Sequence of the second protein:
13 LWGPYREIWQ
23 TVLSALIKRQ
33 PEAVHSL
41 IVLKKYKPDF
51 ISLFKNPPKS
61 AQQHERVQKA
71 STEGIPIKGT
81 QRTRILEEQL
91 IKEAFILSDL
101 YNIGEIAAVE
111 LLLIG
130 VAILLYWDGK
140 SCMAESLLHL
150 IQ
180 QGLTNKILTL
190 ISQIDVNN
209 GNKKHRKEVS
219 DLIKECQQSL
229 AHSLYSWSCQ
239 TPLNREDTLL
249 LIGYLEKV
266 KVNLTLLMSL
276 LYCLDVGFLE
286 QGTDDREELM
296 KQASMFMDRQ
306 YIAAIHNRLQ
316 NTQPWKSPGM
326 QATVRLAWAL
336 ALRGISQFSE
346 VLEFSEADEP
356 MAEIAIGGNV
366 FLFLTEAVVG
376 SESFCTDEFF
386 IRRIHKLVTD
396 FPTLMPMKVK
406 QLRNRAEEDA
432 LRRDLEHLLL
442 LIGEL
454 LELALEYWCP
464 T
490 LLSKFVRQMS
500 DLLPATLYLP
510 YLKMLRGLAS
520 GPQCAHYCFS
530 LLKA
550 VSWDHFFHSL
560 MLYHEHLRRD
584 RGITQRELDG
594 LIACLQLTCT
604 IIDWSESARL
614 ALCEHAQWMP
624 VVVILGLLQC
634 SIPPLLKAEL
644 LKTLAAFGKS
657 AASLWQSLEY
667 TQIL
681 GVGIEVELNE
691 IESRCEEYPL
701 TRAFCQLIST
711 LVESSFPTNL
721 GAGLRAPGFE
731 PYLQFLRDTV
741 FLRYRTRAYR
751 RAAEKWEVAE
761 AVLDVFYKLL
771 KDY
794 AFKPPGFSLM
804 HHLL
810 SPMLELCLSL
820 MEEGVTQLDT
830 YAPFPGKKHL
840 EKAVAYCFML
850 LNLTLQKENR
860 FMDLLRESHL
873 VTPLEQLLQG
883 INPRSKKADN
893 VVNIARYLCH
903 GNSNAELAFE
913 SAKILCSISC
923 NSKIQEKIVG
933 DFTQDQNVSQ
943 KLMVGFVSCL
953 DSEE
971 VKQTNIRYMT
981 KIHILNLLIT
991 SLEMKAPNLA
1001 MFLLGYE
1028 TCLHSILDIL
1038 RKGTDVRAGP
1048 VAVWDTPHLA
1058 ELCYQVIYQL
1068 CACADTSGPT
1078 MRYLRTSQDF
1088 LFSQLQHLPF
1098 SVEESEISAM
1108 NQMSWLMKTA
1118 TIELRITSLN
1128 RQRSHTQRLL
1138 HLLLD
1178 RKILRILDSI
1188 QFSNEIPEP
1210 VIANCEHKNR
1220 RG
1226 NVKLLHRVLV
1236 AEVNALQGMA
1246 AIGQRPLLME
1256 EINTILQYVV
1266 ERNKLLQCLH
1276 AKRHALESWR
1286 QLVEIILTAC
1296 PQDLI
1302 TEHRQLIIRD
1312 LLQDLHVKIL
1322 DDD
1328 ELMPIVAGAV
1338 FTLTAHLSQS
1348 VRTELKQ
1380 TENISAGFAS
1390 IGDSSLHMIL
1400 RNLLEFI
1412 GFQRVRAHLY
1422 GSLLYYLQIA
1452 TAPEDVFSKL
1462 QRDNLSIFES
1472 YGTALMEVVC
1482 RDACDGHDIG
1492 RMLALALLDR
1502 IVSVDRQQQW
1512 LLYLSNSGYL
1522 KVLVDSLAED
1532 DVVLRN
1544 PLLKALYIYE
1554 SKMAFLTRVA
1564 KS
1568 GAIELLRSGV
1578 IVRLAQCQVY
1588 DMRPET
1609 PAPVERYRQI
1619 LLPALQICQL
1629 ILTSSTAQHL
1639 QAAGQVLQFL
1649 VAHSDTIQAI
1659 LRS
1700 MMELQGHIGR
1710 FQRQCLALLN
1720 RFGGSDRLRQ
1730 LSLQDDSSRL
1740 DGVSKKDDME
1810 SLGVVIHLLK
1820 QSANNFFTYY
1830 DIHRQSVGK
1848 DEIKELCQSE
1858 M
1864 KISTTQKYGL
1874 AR

The following describes two proteins that form a bound complex.

Sequence of the first protein:
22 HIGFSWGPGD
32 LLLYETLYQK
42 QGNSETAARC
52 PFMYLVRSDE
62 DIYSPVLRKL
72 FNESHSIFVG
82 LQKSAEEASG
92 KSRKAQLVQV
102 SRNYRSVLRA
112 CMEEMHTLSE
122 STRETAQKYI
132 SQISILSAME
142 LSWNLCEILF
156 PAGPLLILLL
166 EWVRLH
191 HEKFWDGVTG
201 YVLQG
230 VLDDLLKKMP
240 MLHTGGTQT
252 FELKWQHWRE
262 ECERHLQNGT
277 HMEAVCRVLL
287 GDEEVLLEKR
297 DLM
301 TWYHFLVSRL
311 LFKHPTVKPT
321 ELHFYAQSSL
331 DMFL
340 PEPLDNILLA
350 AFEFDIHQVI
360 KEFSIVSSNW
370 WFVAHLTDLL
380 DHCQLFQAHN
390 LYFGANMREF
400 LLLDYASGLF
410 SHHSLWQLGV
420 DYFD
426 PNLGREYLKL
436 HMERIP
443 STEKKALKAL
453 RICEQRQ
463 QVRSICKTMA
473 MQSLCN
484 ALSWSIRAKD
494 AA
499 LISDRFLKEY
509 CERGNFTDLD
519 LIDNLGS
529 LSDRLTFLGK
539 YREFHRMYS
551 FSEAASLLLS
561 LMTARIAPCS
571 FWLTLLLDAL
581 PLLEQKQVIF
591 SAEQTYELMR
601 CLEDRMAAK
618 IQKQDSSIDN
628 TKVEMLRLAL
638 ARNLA

Contacts between the two chains:
Residue A1245 in the second protein is in contact with residue A495 in the first protein (closest heavy-atom distance 3.6 Å).
Residue G1248 in the second protein contacts residue L529 in the first protein (closest heavy-atom distance 3.1 Å).
Residue I1247 in the second protein interacts with residue L529 in the first protein (closest heavy-atom distance 4.0 Å).
Residue Q1249 in the second protein contacts residue L529 in the first protein (closest heavy-atom distance 5.0 Å).